This data describes a binding interaction between two proteins.

Interface contacts:
Residue G64 in chain B interacts with residue W442 in chain A (closest heavy-atom distance 4.8 Å).
Residue R103 in chain B interacts with residue L472 in chain A (closest heavy-atom distance 3.6 Å).
Residue N245 in chain B contacts residue L437 in chain A (closest heavy-atom distance 3.2 Å).
Residue N245 in chain B is in contact with residue H433 in chain A (closest heavy-atom distance 3.4 Å).
Residue G64 in chain B contacts residue E443 in chain A (closest heavy-atom distance 4.7 Å).
Residue R161 in chain B contacts residue E463 in chain A (closest heavy-atom distance 4.0 Å).
Residue K11 in chain B contacts residue T466 in chain A (closest heavy-atom distance 4.7 Å).
Residue N245 in chain B contacts residue R436 in chain A (closest heavy-atom distance 4.7 Å).
Residue V8 in chain B contacts residue L472 in chain A (closest heavy-atom distance 3.8 Å).
Residue A247 in chain B interacts with residue H433 in chain A (closest heavy-atom distance 4.3 Å).
Residue P14 in chain B interacts with residue E463 in chain A (closest heavy-atom distance 3.2 Å).
Residue V242 in chain B interacts with residue L437 in chain A (closest heavy-atom distance 4.3 Å).
Residue L129 in chain B contacts residue W442 in chain A (closest heavy-atom distance 4.5 Å).
Residue I140 in chain B is in contact with residue W442 in chain A (closest heavy-atom distance 3.6 Å).
Residue I241 in chain B interacts with residue L441 in chain A (closest heavy-atom distance 4.1 Å).
Residue V8 in chain B is in contact with residue A468 in chain A (closest heavy-atom distance 4.2 Å).
Residue R285 in chain B interacts with residue W442 in chain A (closest heavy-atom distance 3.6 Å).
Residue S193 in chain B interacts with residue R278 in chain A (closest heavy-atom distance 4.1 Å).
Residue A247 in chain B is in contact with residue R434 in chain A (closest heavy-atom distance 3.8 Å).
Residue I140 in chain B is in contact with residue L441 in chain A (closest heavy-atom distance 3.9 Å).
Residue G64 in chain B contacts residue L441 in chain A (closest heavy-atom distance 3.6 Å).
Residue Y249 in chain B is in contact with residue W442 in chain A (closest heavy-atom distance 3.9 Å).
Residue L129 in chain B interacts with residue L441 in chain A (closest heavy-atom distance 3.7 Å).
Residue Y63 in chain B interacts with residue L441 in chain A (closest heavy-atom distance 4.5 Å).
Residue F244 in chain B interacts with residue L437 in chain A (closest heavy-atom distance 5.0 Å).
Residue G64 in chain B is in contact with residue V440 in chain A (closest heavy-atom distance 4.0 Å).
Residue Y63 in chain B interacts with residue V440 in chain A (closest heavy-atom distance 4.3 Å).
Residue K107 in chain B interacts with residue A473 in chain A (closest heavy-atom distance 4.2 Å).
Residue Y249 in chain B is in contact with residue L437 in chain A (closest heavy-atom distance 3.6 Å).
Residue R7 in chain B contacts residue L472 in chain A (closest heavy-atom distance 4.7 Å).
Residue T246 in chain B interacts with residue R434 in chain A (closest heavy-atom distance 4.8 Å).
Residue Q248 in chain B contacts residue R434 in chain A (closest heavy-atom distance 3.1 Å).
Residue Y249 in chain B interacts with residue G438 in chain A (closest heavy-atom distance 3.3 Å).
Residue T246 in chain B is in contact with residue H433 in chain A (closest heavy-atom distance 3.6 Å).
Residue K10 in chain B interacts with residue A468 in chain A (closest heavy-atom distance 3.0 Å).
Residue L243 in chain B interacts with residue L437 in chain A (closest heavy-atom distance 4.3 Å).
Residue K160 in chain B contacts residue E463 in chain A (closest heavy-atom distance 4.0 Å).
Residue A12 in chain B interacts with residue C465 in chain A (closest heavy-atom distance 3.3 Å).
Residue L243 in chain B contacts residue L441 in chain A (closest heavy-atom distance 3.7 Å).
Residue A12 in chain B is in contact with residue T466 in chain A (closest heavy-atom distance 5.0 Å).
Residue I241 in chain B interacts with residue L437 in chain A (closest heavy-atom distance 3.3 Å).
Residue G286 in chain B contacts residue W442 in chain A (closest heavy-atom distance 4.2 Å).
Residue L100 in chain B interacts with residue L472 in chain A (closest heavy-atom distance 4.0 Å).
Residue F61 in chain B is in contact with residue L441 in chain A (closest heavy-atom distance 5.0 Å).
Residue R103 in chain B interacts with residue A473 in chain A (closest heavy-atom distance 3.2 Å).
Residue T136 in chain B contacts residue W442 in chain A (closest heavy-atom distance 5.0 Å).
Residue K107 in chain B is in contact with residue L472 in chain A (closest heavy-atom distance 3.9 Å).
Residue K11 in chain B contacts residue C465 in chain A (closest heavy-atom distance 3.1 Å).
Residue R103 in chain B contacts residue K474 in chain A (closest heavy-atom distance 4.1 Å).
Residue L104 in chain B is in contact with residue L472 in chain A (closest heavy-atom distance 3.8 Å).
Residue T6 in chain B interacts with residue K474 in chain A (closest heavy-atom distance 3.9 Å).
Residue F9 in chain B interacts with residue A468 in chain A (closest heavy-atom distance 3.7 Å).
Residue K10 in chain B interacts with residue T466 in chain A (closest heavy-atom distance 4.4 Å).
Residue Y249 in chain B is in contact with residue R434 in chain A (closest heavy-atom distance 4.1 Å).
Residue T6 in chain B contacts residue L472 in chain A (closest heavy-atom distance 3.5 Å).
Residue A247 in chain B is in contact with residue L437 in chain A (closest heavy-atom distance 3.9 Å).

Sequence of chain B:
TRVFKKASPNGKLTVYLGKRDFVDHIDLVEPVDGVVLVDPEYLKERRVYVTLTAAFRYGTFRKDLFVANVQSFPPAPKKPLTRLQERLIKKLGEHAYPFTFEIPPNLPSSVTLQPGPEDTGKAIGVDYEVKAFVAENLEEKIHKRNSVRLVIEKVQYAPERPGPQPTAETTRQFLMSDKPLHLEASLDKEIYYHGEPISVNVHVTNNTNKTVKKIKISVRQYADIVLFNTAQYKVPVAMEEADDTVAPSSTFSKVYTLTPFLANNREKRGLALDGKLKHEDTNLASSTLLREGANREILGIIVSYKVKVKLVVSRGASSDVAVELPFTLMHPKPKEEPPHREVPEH

Sequence of chain A:
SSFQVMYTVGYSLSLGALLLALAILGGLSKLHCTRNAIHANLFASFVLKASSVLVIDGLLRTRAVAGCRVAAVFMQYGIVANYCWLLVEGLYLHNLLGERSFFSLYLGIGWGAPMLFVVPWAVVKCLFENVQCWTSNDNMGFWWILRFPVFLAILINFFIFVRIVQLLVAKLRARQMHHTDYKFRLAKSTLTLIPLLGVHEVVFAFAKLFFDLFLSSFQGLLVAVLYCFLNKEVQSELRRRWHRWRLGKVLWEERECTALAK